Sequence of chain A:
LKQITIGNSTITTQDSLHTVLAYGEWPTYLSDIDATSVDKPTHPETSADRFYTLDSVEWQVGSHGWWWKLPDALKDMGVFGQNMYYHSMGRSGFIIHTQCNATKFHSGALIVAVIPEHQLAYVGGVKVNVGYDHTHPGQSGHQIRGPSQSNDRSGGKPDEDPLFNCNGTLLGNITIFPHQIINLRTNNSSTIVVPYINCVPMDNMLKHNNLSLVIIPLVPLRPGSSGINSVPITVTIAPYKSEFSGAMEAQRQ

Sequence of chain B:
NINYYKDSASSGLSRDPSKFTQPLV

Contacts between the two chains:
Residue A34 in chain A contacts residue P55 in chain B (closest heavy-atom distance 4.6 Å).
Residue T31 in chain A interacts with residue V57 in chain B (closest heavy-atom distance 3.0 Å).
Residue V32 in chain A contacts residue L56 in chain B (closest heavy-atom distance 4.2 Å).
Residue Y35 in chain A contacts residue F52 in chain B (closest heavy-atom distance 3.5 Å).
Residue V32 in chain A is in contact with residue P55 in chain B (closest heavy-atom distance 3.3 Å).
Residue L33 in chain A is in contact with residue P55 in chain B (closest heavy-atom distance 2.5 Å).
Residue T31 in chain A interacts with residue P55 in chain B (closest heavy-atom distance 4.1 Å).
Residue Y35 in chain A contacts residue P55 in chain B (closest heavy-atom distance 4.4 Å).
Residue W38 in chain A contacts residue V57 in chain B (closest heavy-atom distance 4.2 Å).
Residue G36 in chain A contacts residue K51 in chain B (closest heavy-atom distance 4.2 Å).
Residue I188 in chain A is in contact with residue F52 in chain B (closest heavy-atom distance 4.8 Å).
Residue H30 in chain A interacts with residue V57 in chain B (closest heavy-atom distance 4.1 Å).
Residue V32 in chain A contacts residue V57 in chain B (closest heavy-atom distance 4.7 Å).
Residue T31 in chain A contacts residue L56 in chain B (closest heavy-atom distance 3.4 Å).
Residue Y35 in chain A is in contact with residue K51 in chain B (closest heavy-atom distance 3.5 Å).
Residue L33 in chain A contacts residue L56 in chain B (closest heavy-atom distance 3.9 Å).
Residue G36 in chain A is in contact with residue P55 in chain B (closest heavy-atom distance 4.8 Å).
Residue H30 in chain A interacts with residue L56 in chain B (closest heavy-atom distance 3.8 Å).
Residue L33 in chain A interacts with residue V57 in chain B (closest heavy-atom distance 3.8 Å).

This data describes a binding interaction between two proteins.